Residue-level contacts at the interface:
Residue A84 in protein 1 contacts residue Q33 in protein 2 (closest heavy-atom distance 3.2 Å).
Residue R89 in protein 1 interacts with residue N30 in protein 2 (closest heavy-atom distance 3.1 Å).
Residue W87 in protein 1 is in contact with residue I12 in protein 2 (closest heavy-atom distance 4.6 Å).
Residue W87 in protein 1 interacts with residue V50 in protein 2 (closest heavy-atom distance 4.6 Å).
Residue W87 in protein 1 interacts with residue A49 in protein 2 (closest heavy-atom distance 4.3 Å).
Residue L88 in protein 1 contacts residue I12 in protein 2 (closest heavy-atom distance 4.3 Å).
Residue W87 in protein 1 is in contact with residue F6 in protein 2 (closest heavy-atom distance 3.3 Å).
Residue W87 in protein 1 contacts residue R8 in protein 2 (closest heavy-atom distance 4.7 Å).
Residue L88 in protein 1 contacts residue F6 in protein 2 (closest heavy-atom distance 4.6 Å).
Residue W87 in protein 1 contacts residue H7 in protein 2 (closest heavy-atom distance 4.8 Å).
Residue W87 in protein 1 interacts with residue M36 in protein 2 (closest heavy-atom distance 4.2 Å).
Residue A84 in protein 1 interacts with residue T29 in protein 2 (closest heavy-atom distance 4.2 Å).
Residue A85 in protein 1 interacts with residue A32 in protein 2 (closest heavy-atom distance 4.9 Å).
Residue A84 in protein 1 contacts residue N30 in protein 2 (closest heavy-atom distance 4.0 Å).
Residue A84 in protein 1 contacts residue F34 in protein 2 (closest heavy-atom distance 3.7 Å).
Residue A84 in protein 1 is in contact with residue N31 in protein 2 (closest heavy-atom distance 4.5 Å).
Residue W87 in protein 1 is in contact with residue P9 in protein 2 (closest heavy-atom distance 4.1 Å).
Residue L88 in protein 1 interacts with residue F53 in protein 2 (closest heavy-atom distance 3.6 Å).
Residue A83 in protein 1 interacts with residue F34 in protein 2 (closest heavy-atom distance 3.4 Å).
Residue A84 in protein 1 contacts residue A32 in protein 2 (closest heavy-atom distance 3.5 Å).
Residue R89 in protein 1 contacts residue T29 in protein 2 (closest heavy-atom distance 2.5 Å).
Residue A85 in protein 1 contacts residue T29 in protein 2 (closest heavy-atom distance 4.2 Å).

These two protein chains interact to form a complex.

Sequence of protein 2:
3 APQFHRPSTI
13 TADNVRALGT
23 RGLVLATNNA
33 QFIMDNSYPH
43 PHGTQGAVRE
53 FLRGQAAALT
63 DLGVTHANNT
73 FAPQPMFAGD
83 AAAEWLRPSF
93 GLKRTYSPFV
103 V

Sequence of protein 1:
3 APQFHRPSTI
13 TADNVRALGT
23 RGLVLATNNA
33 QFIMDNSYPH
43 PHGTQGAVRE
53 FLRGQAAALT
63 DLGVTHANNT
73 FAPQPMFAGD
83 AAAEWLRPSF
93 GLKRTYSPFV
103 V